Sequence of protein 1:
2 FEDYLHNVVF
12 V

Contacts between the two chains:
Residue R14 in protein 2 is in contact with residue V12 in protein 1 (closest heavy-atom distance 3.9 Å).
Residue R14 in protein 2 is in contact with residue F11 in protein 1 (closest heavy-atom distance 3.9 Å).
Residue F88 in protein 2 is in contact with residue L6 in protein 1 (closest heavy-atom distance 3.8 Å).
Residue E97 in protein 2 contacts residue E3 in protein 1 (closest heavy-atom distance 4.2 Å).
Residue L36 in protein 2 contacts residue V10 in protein 1 (closest heavy-atom distance 3.4 Å).
Residue L87 in protein 2 is in contact with residue Y5 in protein 1 (closest heavy-atom distance 4.6 Å).
Residue F89 in protein 2 interacts with residue Y5 in protein 1 (closest heavy-atom distance 3.4 Å).
Residue F88 in protein 2 is in contact with residue V10 in protein 1 (closest heavy-atom distance 4.3 Å).
Residue L37 in protein 2 is in contact with residue F11 in protein 1 (closest heavy-atom distance 4.6 Å).
Residue F64 in protein 2 is in contact with residue L6 in protein 1 (closest heavy-atom distance 3.8 Å).
Residue V94 in protein 2 interacts with residue F2 in protein 1 (closest heavy-atom distance 4.2 Å).
Residue F96 in protein 2 interacts with residue E3 in protein 1 (closest heavy-atom distance 3.7 Å).
Residue F96 in protein 2 interacts with residue F2 in protein 1 (closest heavy-atom distance 4.5 Å).
Residue R14 in protein 2 contacts residue V10 in protein 1 (closest heavy-atom distance 3.9 Å).
Residue F88 in protein 2 is in contact with residue F2 in protein 1 (closest heavy-atom distance 4.7 Å).
Residue K121 in protein 2 contacts residue E3 in protein 1 (closest heavy-atom distance 3.8 Å).
Residue Y91 in protein 2 is in contact with residue F2 in protein 1 (closest heavy-atom distance 4.0 Å).
Residue R118 in protein 2 interacts with residue F2 in protein 1 (closest heavy-atom distance 3.5 Å).
Residue F96 in protein 2 is in contact with residue L6 in protein 1 (closest heavy-atom distance 3.6 Å).
Residue F89 in protein 2 is in contact with residue F2 in protein 1 (closest heavy-atom distance 4.5 Å).
Residue L62 in protein 2 interacts with residue L6 in protein 1 (closest heavy-atom distance 4.6 Å).
Residue F88 in protein 2 interacts with residue V9 in protein 1 (closest heavy-atom distance 3.3 Å).
Residue F88 in protein 2 contacts residue Y5 in protein 1 (closest heavy-atom distance 4.1 Å).
Residue E120 in protein 2 is in contact with residue F2 in protein 1 (closest heavy-atom distance 4.8 Å).
Residue F64 in protein 2 contacts residue H7 in protein 1 (closest heavy-atom distance 4.8 Å).

Sequence of protein 2:
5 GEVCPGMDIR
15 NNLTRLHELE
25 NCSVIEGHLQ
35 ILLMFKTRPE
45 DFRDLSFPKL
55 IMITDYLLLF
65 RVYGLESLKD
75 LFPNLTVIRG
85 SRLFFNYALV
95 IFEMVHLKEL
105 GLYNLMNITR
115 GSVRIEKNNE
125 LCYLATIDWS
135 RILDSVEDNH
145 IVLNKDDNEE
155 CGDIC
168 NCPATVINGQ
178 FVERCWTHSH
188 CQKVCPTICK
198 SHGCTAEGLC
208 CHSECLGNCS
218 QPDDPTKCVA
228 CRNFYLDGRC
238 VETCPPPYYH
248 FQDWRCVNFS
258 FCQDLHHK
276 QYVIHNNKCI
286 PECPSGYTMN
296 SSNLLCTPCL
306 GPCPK

These two protein chains interact to form a complex.